This data describes a binding interaction between two proteins.

Sequence of the second protein:
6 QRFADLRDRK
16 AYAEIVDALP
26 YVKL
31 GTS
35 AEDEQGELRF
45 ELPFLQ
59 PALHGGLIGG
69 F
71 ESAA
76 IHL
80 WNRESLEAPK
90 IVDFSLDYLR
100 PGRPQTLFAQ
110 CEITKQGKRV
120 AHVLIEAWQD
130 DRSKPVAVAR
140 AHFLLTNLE

Residue-level contacts at the interface:
Residue A60 in the second protein contacts residue P25 in the first protein (closest heavy-atom distance 4.0 Å).
Residue V91 in the second protein contacts residue L95 in the first protein (closest heavy-atom distance 4.4 Å).
Residue D96 in the second protein contacts residue D92 in the first protein (closest heavy-atom distance 3.4 Å).
Residue G67 in the second protein is in contact with residue G67 in the first protein (closest heavy-atom distance 4.7 Å).
Residue E71 in the second protein is in contact with residue L95 in the first protein (closest heavy-atom distance 3.9 Å).
Residue F93 in the second protein is in contact with residue F93 in the first protein (closest heavy-atom distance 3.9 Å).
Residue I90 in the second protein is in contact with residue Y97 in the first protein (closest heavy-atom distance 3.5 Å).
Residue E71 in the second protein is in contact with residue I66 in the first protein (closest heavy-atom distance 3.5 Å).
Residue P25 in the second protein interacts with residue L61 in the first protein (closest heavy-atom distance 4.5 Å).
Residue I90 in the second protein is in contact with residue L65 in the first protein (closest heavy-atom distance 3.7 Å).
Residue H62 in the second protein is in contact with residue A87 in the first protein (closest heavy-atom distance 4.6 Å).
Residue L65 in the second protein contacts residue E71 in the first protein (closest heavy-atom distance 3.4 Å).
Residue G63 in the second protein is in contact with residue P88 in the first protein (closest heavy-atom distance 4.8 Å).
Residue G67 in the second protein contacts residue E71 in the first protein (closest heavy-atom distance 2.8 Å).
Residue F93 in the second protein is in contact with residue L95 in the first protein (closest heavy-atom distance 2.7 Å).
Residue A87 in the second protein contacts residue H62 in the first protein (closest heavy-atom distance 4.6 Å).
Residue G63 in the second protein contacts residue A87 in the first protein (closest heavy-atom distance 4.8 Å).
Residue L65 in the second protein contacts residue S72 in the first protein (closest heavy-atom distance 3.6 Å).
Residue V91 in the second protein interacts with residue D96 in the first protein (closest heavy-atom distance 3.6 Å).
Residue S94 in the second protein contacts residue F93 in the first protein (closest heavy-atom distance 3.4 Å).
Residue D92 in the second protein is in contact with residue D96 in the first protein (closest heavy-atom distance 3.4 Å).
Residue P88 in the second protein is in contact with residue G63 in the first protein (closest heavy-atom distance 4.8 Å).
Residue V91 in the second protein contacts residue Y97 in the first protein (closest heavy-atom distance 2.6 Å).
Residue D92 in the second protein is in contact with residue L95 in the first protein (closest heavy-atom distance 3.1 Å).
Residue F93 in the second protein is in contact with residue S94 in the first protein (closest heavy-atom distance 3.4 Å).
Residue I66 in the second protein is in contact with residue E71 in the first protein (closest heavy-atom distance 3.5 Å).
Residue S94 in the second protein interacts with residue L95 in the first protein (closest heavy-atom distance 4.8 Å).
Residue L95 in the second protein is in contact with residue F93 in the first protein (closest heavy-atom distance 2.7 Å).
Residue Y97 in the second protein contacts residue E71 in the first protein (closest heavy-atom distance 2.5 Å).
Residue E71 in the second protein interacts with residue G68 in the first protein (closest heavy-atom distance 4.2 Å).
Residue A87 in the second protein is in contact with residue G63 in the first protein (closest heavy-atom distance 4.8 Å).
Residue L61 in the second protein is in contact with residue P25 in the first protein (closest heavy-atom distance 4.5 Å).
Residue F93 in the second protein interacts with residue Y97 in the first protein (closest heavy-atom distance 4.9 Å).
Residue L65 in the second protein interacts with residue I90 in the first protein (closest heavy-atom distance 3.7 Å).
Residue G68 in the second protein is in contact with residue G67 in the first protein (closest heavy-atom distance 4.4 Å).
Residue E71 in the second protein contacts residue L65 in the first protein (closest heavy-atom distance 3.4 Å).
Residue K28 in the second protein is in contact with residue L29 in the first protein (closest heavy-atom distance 4.4 Å).
Residue G68 in the second protein contacts residue E71 in the first protein (closest heavy-atom distance 4.2 Å).
Residue D96 in the second protein is in contact with residue V91 in the first protein (closest heavy-atom distance 3.6 Å).
Residue Y97 in the second protein is in contact with residue D92 in the first protein (closest heavy-atom distance 4.4 Å).
Residue L29 in the second protein contacts residue P25 in the first protein (closest heavy-atom distance 4.6 Å).
Residue L95 in the second protein is in contact with residue S94 in the first protein (closest heavy-atom distance 4.8 Å).
Residue L95 in the second protein interacts with residue V91 in the first protein (closest heavy-atom distance 4.4 Å).
Residue G63 in the second protein contacts residue I90 in the first protein (closest heavy-atom distance 4.2 Å).
Residue I90 in the second protein contacts residue G63 in the first protein (closest heavy-atom distance 4.2 Å).
Residue G68 in the second protein contacts residue G68 in the first protein (closest heavy-atom distance 3.7 Å).
Residue L29 in the second protein contacts residue K28 in the first protein (closest heavy-atom distance 4.4 Å).
Residue P25 in the second protein interacts with residue A60 in the first protein (closest heavy-atom distance 4.0 Å).
Residue S94 in the second protein interacts with residue S94 in the first protein (closest heavy-atom distance 4.1 Å).
Residue L95 in the second protein interacts with residue E71 in the first protein (closest heavy-atom distance 3.9 Å).
Residue Y97 in the second protein is in contact with residue I90 in the first protein (closest heavy-atom distance 3.5 Å).
Residue E71 in the second protein contacts residue Y97 in the first protein (closest heavy-atom distance 2.5 Å).
Residue E71 in the second protein contacts residue G67 in the first protein (closest heavy-atom distance 2.8 Å).
Residue S72 in the second protein interacts with residue L65 in the first protein (closest heavy-atom distance 3.6 Å).
Residue Y97 in the second protein contacts residue V91 in the first protein (closest heavy-atom distance 2.6 Å).
Residue K28 in the second protein interacts with residue K28 in the first protein (closest heavy-atom distance 2.5 Å).
Residue P25 in the second protein interacts with residue L29 in the first protein (closest heavy-atom distance 4.6 Å).
Residue G67 in the second protein is in contact with residue G68 in the first protein (closest heavy-atom distance 4.4 Å).
Residue D92 in the second protein contacts residue Y97 in the first protein (closest heavy-atom distance 4.4 Å).
Residue L95 in the second protein is in contact with residue D92 in the first protein (closest heavy-atom distance 3.1 Å).

Sequence of the first protein:
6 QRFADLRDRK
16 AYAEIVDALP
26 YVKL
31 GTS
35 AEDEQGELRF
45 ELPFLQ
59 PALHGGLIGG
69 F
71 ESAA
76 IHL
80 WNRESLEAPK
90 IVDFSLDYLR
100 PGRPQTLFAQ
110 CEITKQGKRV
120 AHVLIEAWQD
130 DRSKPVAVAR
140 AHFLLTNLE